This data describes a binding interaction between two proteins.

Sequence of protein 2:
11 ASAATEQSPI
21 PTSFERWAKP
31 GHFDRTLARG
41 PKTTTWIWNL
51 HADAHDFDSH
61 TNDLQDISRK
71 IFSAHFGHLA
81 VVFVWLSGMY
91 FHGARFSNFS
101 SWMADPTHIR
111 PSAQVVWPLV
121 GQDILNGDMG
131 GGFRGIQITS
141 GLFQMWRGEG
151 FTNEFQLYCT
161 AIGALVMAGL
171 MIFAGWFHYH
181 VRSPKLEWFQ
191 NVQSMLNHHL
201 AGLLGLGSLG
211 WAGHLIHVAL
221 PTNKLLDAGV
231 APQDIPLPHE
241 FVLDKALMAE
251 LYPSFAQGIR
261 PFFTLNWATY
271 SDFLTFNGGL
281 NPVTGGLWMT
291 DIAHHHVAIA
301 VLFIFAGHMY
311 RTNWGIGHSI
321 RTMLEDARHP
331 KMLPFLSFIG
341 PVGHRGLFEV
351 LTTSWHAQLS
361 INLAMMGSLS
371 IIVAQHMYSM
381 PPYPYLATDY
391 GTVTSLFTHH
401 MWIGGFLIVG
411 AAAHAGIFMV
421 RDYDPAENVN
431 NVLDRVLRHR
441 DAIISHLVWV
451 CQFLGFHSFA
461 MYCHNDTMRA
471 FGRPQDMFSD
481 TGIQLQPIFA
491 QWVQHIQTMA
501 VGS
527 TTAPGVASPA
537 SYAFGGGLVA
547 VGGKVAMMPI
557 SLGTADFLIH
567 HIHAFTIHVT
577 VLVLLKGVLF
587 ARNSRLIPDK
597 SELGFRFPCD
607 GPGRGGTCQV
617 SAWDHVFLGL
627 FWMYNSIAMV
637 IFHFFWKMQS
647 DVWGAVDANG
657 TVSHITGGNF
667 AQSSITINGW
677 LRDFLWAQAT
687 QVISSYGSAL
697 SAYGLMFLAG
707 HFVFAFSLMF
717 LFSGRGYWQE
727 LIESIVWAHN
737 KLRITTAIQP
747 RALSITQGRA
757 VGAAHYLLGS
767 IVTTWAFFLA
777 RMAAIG

Contacts between the two chains:
Residue K29 in protein 2 is in contact with residue K6 in protein 1 (closest heavy-atom distance 5.0 Å).
Residue E25 in protein 2 interacts with residue Y3 in protein 1 (closest heavy-atom distance 3.3 Å).
Residue F24 in protein 2 contacts residue F4 in protein 1 (closest heavy-atom distance 3.7 Å).
Residue W27 in protein 2 interacts with residue Y7 in protein 1 (closest heavy-atom distance 3.6 Å).
Residue L119 in protein 2 is in contact with residue L26 in protein 1 (closest heavy-atom distance 3.7 Å).
Residue F24 in protein 2 contacts residue M1 in protein 1 (closest heavy-atom distance 4.2 Å).
Residue L119 in protein 2 interacts with residue L29 in protein 1 (closest heavy-atom distance 4.5 Å).
Residue L119 in protein 2 is in contact with residue N30 in protein 1 (closest heavy-atom distance 3.8 Å).
Residue V120 in protein 2 interacts with residue P34 in protein 1 (closest heavy-atom distance 3.5 Å).
Residue A28 in protein 2 contacts residue Y3 in protein 1 (closest heavy-atom distance 3.6 Å).
Residue E25 in protein 2 is in contact with residue K2 in protein 1 (closest heavy-atom distance 4.0 Å).
Residue A28 in protein 2 is in contact with residue K6 in protein 1 (closest heavy-atom distance 2.8 Å).
Residue V120 in protein 2 contacts residue L29 in protein 1 (closest heavy-atom distance 3.5 Å).
Residue W27 in protein 2 contacts residue F4 in protein 1 (closest heavy-atom distance 4.0 Å).
Residue A28 in protein 2 is in contact with residue Y7 in protein 1 (closest heavy-atom distance 4.0 Å).
Residue F24 in protein 2 contacts residue Y3 in protein 1 (closest heavy-atom distance 4.2 Å).

Sequence of protein 1:
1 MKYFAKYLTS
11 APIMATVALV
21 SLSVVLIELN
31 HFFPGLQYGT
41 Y